Sequence of protein 1:
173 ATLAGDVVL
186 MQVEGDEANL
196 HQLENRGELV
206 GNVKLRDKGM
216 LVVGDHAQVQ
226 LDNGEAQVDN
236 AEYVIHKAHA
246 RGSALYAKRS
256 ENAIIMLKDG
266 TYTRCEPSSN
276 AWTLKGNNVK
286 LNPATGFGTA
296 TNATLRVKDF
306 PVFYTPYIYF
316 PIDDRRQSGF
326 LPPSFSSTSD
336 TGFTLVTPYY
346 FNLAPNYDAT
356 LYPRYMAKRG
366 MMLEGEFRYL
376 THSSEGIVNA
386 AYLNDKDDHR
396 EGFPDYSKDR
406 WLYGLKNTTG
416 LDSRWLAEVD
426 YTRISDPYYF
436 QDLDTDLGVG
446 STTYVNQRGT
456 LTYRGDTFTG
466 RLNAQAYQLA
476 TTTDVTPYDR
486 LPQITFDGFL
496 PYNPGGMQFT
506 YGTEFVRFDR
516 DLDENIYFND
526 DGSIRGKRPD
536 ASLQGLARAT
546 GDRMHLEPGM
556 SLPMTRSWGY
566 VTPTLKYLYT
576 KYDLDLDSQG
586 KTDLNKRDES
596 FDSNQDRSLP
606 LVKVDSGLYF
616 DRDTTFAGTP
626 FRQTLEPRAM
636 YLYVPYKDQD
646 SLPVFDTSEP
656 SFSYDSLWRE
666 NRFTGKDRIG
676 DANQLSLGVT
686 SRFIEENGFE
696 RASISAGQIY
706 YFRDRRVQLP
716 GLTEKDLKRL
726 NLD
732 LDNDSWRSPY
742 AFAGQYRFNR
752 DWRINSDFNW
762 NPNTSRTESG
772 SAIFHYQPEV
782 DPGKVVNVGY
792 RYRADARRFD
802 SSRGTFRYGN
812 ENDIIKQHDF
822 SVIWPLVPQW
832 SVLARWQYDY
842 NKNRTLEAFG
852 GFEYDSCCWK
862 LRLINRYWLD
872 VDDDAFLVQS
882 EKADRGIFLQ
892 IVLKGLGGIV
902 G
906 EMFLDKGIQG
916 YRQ

These two protein chains interact to form a complex.

Sequence of protein 2:
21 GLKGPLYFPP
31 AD

Residue-level contacts at the interface:
Residue G898 in protein 1 contacts residue L22 in protein 2 (closest heavy-atom distance 4.9 Å).
Residue V901 in protein 1 is in contact with residue P25 in protein 2 (closest heavy-atom distance 3.8 Å).
Residue H377 in protein 1 is in contact with residue F28 in protein 2 (closest heavy-atom distance 3.9 Å).
Residue R373 in protein 1 contacts residue K23 in protein 2 (closest heavy-atom distance 3.3 Å).
Residue V901 in protein 1 is in contact with residue L22 in protein 2 (closest heavy-atom distance 4.2 Å).
Residue L326 in protein 1 contacts residue G21 in protein 2 (closest heavy-atom distance 3.6 Å).
Residue I900 in protein 1 is in contact with residue K23 in protein 2 (closest heavy-atom distance 3.6 Å).
Residue Y352 in protein 1 contacts residue L26 in protein 2 (closest heavy-atom distance 3.4 Å).
Residue Y374 in protein 1 contacts residue L26 in protein 2 (closest heavy-atom distance 3.7 Å).
Residue R321 in protein 1 interacts with residue L26 in protein 2 (closest heavy-atom distance 3.7 Å).
Residue L375 in protein 1 contacts residue Y27 in protein 2 (closest heavy-atom distance 3.9 Å).
Residue R321 in protein 1 contacts residue Y27 in protein 2 (closest heavy-atom distance 4.0 Å).
Residue R321 in protein 1 interacts with residue P25 in protein 2 (closest heavy-atom distance 3.9 Å).
Residue S323 in protein 1 contacts residue L22 in protein 2 (closest heavy-atom distance 4.8 Å).
Residue R320 in protein 1 interacts with residue L22 in protein 2 (closest heavy-atom distance 3.3 Å).
Residue A349 in protein 1 is in contact with residue L26 in protein 2 (closest heavy-atom distance 4.5 Å).
Residue E371 in protein 1 is in contact with residue K23 in protein 2 (closest heavy-atom distance 2.7 Å).
Residue L326 in protein 1 contacts residue K23 in protein 2 (closest heavy-atom distance 3.9 Å).
Residue R321 in protein 1 contacts residue G24 in protein 2 (closest heavy-atom distance 3.2 Å).
Residue R373 in protein 1 is in contact with residue L26 in protein 2 (closest heavy-atom distance 3.7 Å).
Residue D319 in protein 1 is in contact with residue L22 in protein 2 (closest heavy-atom distance 3.7 Å).
Residue G899 in protein 1 is in contact with residue L22 in protein 2 (closest heavy-atom distance 3.4 Å).
Residue P350 in protein 1 interacts with residue L26 in protein 2 (closest heavy-atom distance 3.3 Å).
Residue R373 in protein 1 is in contact with residue P25 in protein 2 (closest heavy-atom distance 4.0 Å).
Residue P316 in protein 1 contacts residue L22 in protein 2 (closest heavy-atom distance 4.1 Å).
Residue N351 in protein 1 contacts residue Y27 in protein 2 (closest heavy-atom distance 3.2 Å).
Residue F325 in protein 1 is in contact with residue G21 in protein 2 (closest heavy-atom distance 2.7 Å).
Residue P350 in protein 1 interacts with residue F28 in protein 2 (closest heavy-atom distance 4.3 Å).
Residue G324 in protein 1 contacts residue G21 in protein 2 (closest heavy-atom distance 3.5 Å).
Residue S323 in protein 1 contacts residue G21 in protein 2 (closest heavy-atom distance 3.6 Å).
Residue D318 in protein 1 is in contact with residue L22 in protein 2 (closest heavy-atom distance 4.3 Å).
Residue P350 in protein 1 is in contact with residue P29 in protein 2 (closest heavy-atom distance 3.3 Å).
Residue L326 in protein 1 is in contact with residue L22 in protein 2 (closest heavy-atom distance 4.1 Å).
Residue P350 in protein 1 is in contact with residue P25 in protein 2 (closest heavy-atom distance 4.5 Å).
Residue V901 in protein 1 is in contact with residue G24 in protein 2 (closest heavy-atom distance 3.6 Å).
Residue G898 in protein 1 contacts residue G21 in protein 2 (closest heavy-atom distance 3.0 Å).
Residue N351 in protein 1 interacts with residue L26 in protein 2 (closest heavy-atom distance 3.6 Å).
Residue Q322 in protein 1 is in contact with residue K23 in protein 2 (closest heavy-atom distance 4.6 Å).
Residue Q322 in protein 1 interacts with residue L22 in protein 2 (closest heavy-atom distance 2.6 Å).
Residue L375 in protein 1 contacts residue L26 in protein 2 (closest heavy-atom distance 4.1 Å).
Residue Y357 in protein 1 is in contact with residue K23 in protein 2 (closest heavy-atom distance 3.2 Å).
Residue V901 in protein 1 is in contact with residue K23 in protein 2 (closest heavy-atom distance 3.1 Å).
Residue L375 in protein 1 contacts residue F28 in protein 2 (closest heavy-atom distance 3.7 Å).
Residue P350 in protein 1 is in contact with residue Y27 in protein 2 (closest heavy-atom distance 3.0 Å).
Residue D353 in protein 1 is in contact with residue L26 in protein 2 (closest heavy-atom distance 3.3 Å).
Residue T355 in protein 1 contacts residue K23 in protein 2 (closest heavy-atom distance 3.0 Å).
Residue Y345 in protein 1 contacts residue G24 in protein 2 (closest heavy-atom distance 4.2 Å).
Residue G899 in protein 1 contacts residue G21 in protein 2 (closest heavy-atom distance 3.1 Å).
Residue R321 in protein 1 interacts with residue K23 in protein 2 (closest heavy-atom distance 4.2 Å).
Residue R373 in protein 1 is in contact with residue G24 in protein 2 (closest heavy-atom distance 3.2 Å).
Residue Y345 in protein 1 interacts with residue L22 in protein 2 (closest heavy-atom distance 3.5 Å).
Residue N351 in protein 1 interacts with residue F28 in protein 2 (closest heavy-atom distance 4.5 Å).
Residue D353 in protein 1 interacts with residue G24 in protein 2 (closest heavy-atom distance 4.2 Å).
Residue G899 in protein 1 is in contact with residue K23 in protein 2 (closest heavy-atom distance 3.1 Å).
Residue Q322 in protein 1 interacts with residue G21 in protein 2 (closest heavy-atom distance 3.3 Å).
Residue D353 in protein 1 interacts with residue K23 in protein 2 (closest heavy-atom distance 4.2 Å).
Residue Y345 in protein 1 is in contact with residue K23 in protein 2 (closest heavy-atom distance 3.5 Å).
Residue R321 in protein 1 contacts residue L22 in protein 2 (closest heavy-atom distance 3.0 Å).
Residue T376 in protein 1 is in contact with residue F28 in protein 2 (closest heavy-atom distance 3.2 Å).
Residue N351 in protein 1 contacts residue P29 in protein 2 (closest heavy-atom distance 3.8 Å).